Sequence of protein 2:
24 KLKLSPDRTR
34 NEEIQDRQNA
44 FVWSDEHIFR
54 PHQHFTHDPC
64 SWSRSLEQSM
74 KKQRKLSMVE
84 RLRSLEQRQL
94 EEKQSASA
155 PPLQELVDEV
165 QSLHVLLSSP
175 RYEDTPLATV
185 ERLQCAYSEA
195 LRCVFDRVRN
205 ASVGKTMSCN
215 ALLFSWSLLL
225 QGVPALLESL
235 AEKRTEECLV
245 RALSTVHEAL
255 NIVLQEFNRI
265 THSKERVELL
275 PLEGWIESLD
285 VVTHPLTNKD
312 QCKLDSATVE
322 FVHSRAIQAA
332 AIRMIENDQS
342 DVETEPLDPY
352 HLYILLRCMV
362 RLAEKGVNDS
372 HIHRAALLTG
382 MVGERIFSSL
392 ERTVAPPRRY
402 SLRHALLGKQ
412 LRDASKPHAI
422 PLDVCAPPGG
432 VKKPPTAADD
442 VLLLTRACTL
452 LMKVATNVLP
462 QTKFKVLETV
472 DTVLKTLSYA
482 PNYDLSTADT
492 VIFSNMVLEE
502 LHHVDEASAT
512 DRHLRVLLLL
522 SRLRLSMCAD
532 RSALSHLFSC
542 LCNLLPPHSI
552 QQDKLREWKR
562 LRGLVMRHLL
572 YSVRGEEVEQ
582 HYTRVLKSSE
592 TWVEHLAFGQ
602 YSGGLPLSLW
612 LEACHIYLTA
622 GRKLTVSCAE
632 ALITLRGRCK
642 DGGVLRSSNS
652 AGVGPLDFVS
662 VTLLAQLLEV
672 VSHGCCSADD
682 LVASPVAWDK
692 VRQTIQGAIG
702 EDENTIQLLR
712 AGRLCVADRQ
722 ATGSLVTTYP

Sequence of protein 1:
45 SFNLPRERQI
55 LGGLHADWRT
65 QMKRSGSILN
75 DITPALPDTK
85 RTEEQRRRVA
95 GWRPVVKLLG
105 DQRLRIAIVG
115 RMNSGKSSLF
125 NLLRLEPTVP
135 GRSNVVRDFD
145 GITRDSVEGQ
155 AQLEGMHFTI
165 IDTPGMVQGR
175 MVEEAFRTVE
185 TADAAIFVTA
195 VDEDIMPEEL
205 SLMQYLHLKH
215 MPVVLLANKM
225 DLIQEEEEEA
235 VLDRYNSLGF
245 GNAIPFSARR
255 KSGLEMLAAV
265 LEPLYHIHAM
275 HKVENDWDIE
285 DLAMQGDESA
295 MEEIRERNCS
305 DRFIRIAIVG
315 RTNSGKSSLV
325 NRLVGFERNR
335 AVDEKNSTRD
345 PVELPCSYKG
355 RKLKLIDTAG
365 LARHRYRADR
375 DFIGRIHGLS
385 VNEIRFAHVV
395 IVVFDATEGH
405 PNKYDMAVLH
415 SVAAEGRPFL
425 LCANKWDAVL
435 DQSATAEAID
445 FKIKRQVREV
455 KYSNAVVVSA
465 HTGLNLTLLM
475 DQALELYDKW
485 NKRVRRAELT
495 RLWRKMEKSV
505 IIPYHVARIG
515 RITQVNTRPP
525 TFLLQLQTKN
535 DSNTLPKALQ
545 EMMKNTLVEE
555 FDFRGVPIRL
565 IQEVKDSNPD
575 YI

These two protein chains interact to form a complex.

Interface contacts:
Residue R399 in protein 2 is in contact with residue L236 in protein 1 (closest heavy-atom distance 3.6 Å).
Residue R404 in protein 2 is in contact with residue M260 in protein 1 (closest heavy-atom distance 3.4 Å).
Residue R400 in protein 2 interacts with residue P249 in protein 1 (closest heavy-atom distance 3.9 Å).
Residue R400 in protein 2 contacts residue L236 in protein 1 (closest heavy-atom distance 4.1 Å).
Residue L403 in protein 2 contacts residue I248 in protein 1 (closest heavy-atom distance 4.2 Å).
Residue K74 in protein 2 interacts with residue Q228 in protein 1 (closest heavy-atom distance 3.8 Å).
Residue D39 in protein 2 contacts residue R253 in protein 1 (closest heavy-atom distance 2.9 Å).
Residue L79 in protein 2 interacts with residue V195 in protein 1 (closest heavy-atom distance 3.9 Å).
Residue L407 in protein 2 contacts residue A263 in protein 1 (closest heavy-atom distance 3.8 Å).
Residue L403 in protein 2 is in contact with residue A247 in protein 1 (closest heavy-atom distance 3.8 Å).
Residue M81 in protein 2 interacts with residue R238 in protein 1 (closest heavy-atom distance 3.0 Å).
Residue K74 in protein 2 interacts with residue I227 in protein 1 (closest heavy-atom distance 3.5 Å).
Residue L407 in protein 2 interacts with residue M260 in protein 1 (closest heavy-atom distance 3.6 Å).
Residue R399 in protein 2 interacts with residue E233 in protein 1 (closest heavy-atom distance 3.9 Å).
Residue D39 in protein 2 contacts residue K255 in protein 1 (closest heavy-atom distance 2.6 Å).
Residue L27 in protein 2 interacts with residue G378 in protein 1 (closest heavy-atom distance 3.7 Å).
Residue Q71 in protein 2 interacts with residue E229 in protein 1 (closest heavy-atom distance 3.7 Å).
Residue D30 in protein 2 contacts residue V140 in protein 1 (closest heavy-atom distance 3.4 Å).
Residue K75 in protein 2 contacts residue Q228 in protein 1 (closest heavy-atom distance 3.3 Å).
Residue S28 in protein 2 is in contact with residue R379 in protein 1 (closest heavy-atom distance 3.3 Å).
Residue S28 in protein 2 is in contact with residue F376 in protein 1 (closest heavy-atom distance 3.7 Å).
Residue L27 in protein 2 interacts with residue R379 in protein 1 (closest heavy-atom distance 3.2 Å).
Residue L85 in protein 2 contacts residue A234 in protein 1 (closest heavy-atom distance 3.3 Å).
Residue M81 in protein 2 is in contact with residue D198 in protein 1 (closest heavy-atom distance 3.2 Å).
Residue D30 in protein 2 contacts residue D142 in protein 1 (closest heavy-atom distance 3.4 Å).
Residue L403 in protein 2 interacts with residue M260 in protein 1 (closest heavy-atom distance 4.3 Å).
Residue L403 in protein 2 interacts with residue N246 in protein 1 (closest heavy-atom distance 3.4 Å).
Residue N42 in protein 2 contacts residue R254 in protein 1 (closest heavy-atom distance 3.2 Å).
Residue S80 in protein 2 is in contact with residue D198 in protein 1 (closest heavy-atom distance 4.2 Å).
Residue L79 in protein 2 interacts with residue L226 in protein 1 (closest heavy-atom distance 3.7 Å).
Residue R31 in protein 2 is in contact with residue R253 in protein 1 (closest heavy-atom distance 3.2 Å).
Residue R404 in protein 2 interacts with residue E259 in protein 1 (closest heavy-atom distance 2.6 Å).
Residue D30 in protein 2 interacts with residue R141 in protein 1 (closest heavy-atom distance 3.8 Å).
Residue D30 in protein 2 interacts with residue R379 in protein 1 (closest heavy-atom distance 4.2 Å).
Residue M81 in protein 2 is in contact with residue V195 in protein 1 (closest heavy-atom distance 3.9 Å).
Residue E70 in protein 2 contacts residue R254 in protein 1 (closest heavy-atom distance 3.7 Å).
Residue S28 in protein 2 interacts with residue D375 in protein 1 (closest heavy-atom distance 3.8 Å).
Residue P29 in protein 2 interacts with residue R141 in protein 1 (closest heavy-atom distance 2.4 Å).
Residue M81 in protein 2 is in contact with residue V235 in protein 1 (closest heavy-atom distance 4.0 Å).
Residue M81 in protein 2 is in contact with residue Y239 in protein 1 (closest heavy-atom distance 3.4 Å).
Residue D39 in protein 2 interacts with residue R254 in protein 1 (closest heavy-atom distance 4.3 Å).
Residue M73 in protein 2 contacts residue R254 in protein 1 (closest heavy-atom distance 4.2 Å).
Residue K74 in protein 2 is in contact with residue D225 in protein 1 (closest heavy-atom distance 3.5 Å).
Residue L85 in protein 2 interacts with residue V235 in protein 1 (closest heavy-atom distance 4.0 Å).
Residue L79 in protein 2 contacts residue D196 in protein 1 (closest heavy-atom distance 3.7 Å).
Residue L27 in protein 2 interacts with residue D375 in protein 1 (closest heavy-atom distance 4.0 Å).
Residue L408 in protein 2 interacts with residue M260 in protein 1 (closest heavy-atom distance 3.9 Å).
Residue R84 in protein 2 is in contact with residue D198 in protein 1 (closest heavy-atom distance 2.8 Å).
Residue M81 in protein 2 is in contact with residue E197 in protein 1 (closest heavy-atom distance 4.4 Å).
Residue R86 in protein 2 is in contact with residue E230 in protein 1 (closest heavy-atom distance 4.3 Å).
Residue S80 in protein 2 interacts with residue E197 in protein 1 (closest heavy-atom distance 4.0 Å).
Residue Q71 in protein 2 interacts with residue Q228 in protein 1 (closest heavy-atom distance 3.0 Å).
Residue L407 in protein 2 contacts residue V264 in protein 1 (closest heavy-atom distance 3.6 Å).
Residue A43 in protein 2 is in contact with residue K255 in protein 1 (closest heavy-atom distance 4.2 Å).
Residue A43 in protein 2 is in contact with residue R254 in protein 1 (closest heavy-atom distance 4.2 Å).
Residue R400 in protein 2 contacts residue E229 in protein 1 (closest heavy-atom distance 2.4 Å).
Residue R86 in protein 2 interacts with residue E231 in protein 1 (closest heavy-atom distance 3.3 Å).
Residue V82 in protein 2 contacts residue E231 in protein 1 (closest heavy-atom distance 3.6 Å).
Residue S80 in protein 2 contacts residue D196 in protein 1 (closest heavy-atom distance 3.4 Å).
Residue R399 in protein 2 is in contact with residue D237 in protein 1 (closest heavy-atom distance 3.1 Å).